Interface contacts:
Residue Y48 in protein 2 interacts with residue R8 in protein 1 (closest heavy-atom distance 3.4 Å).
Residue L40 in protein 2 contacts residue F16 in protein 1 (closest heavy-atom distance 4.0 Å).
Residue S73 in protein 2 interacts with residue K10 in protein 1 (closest heavy-atom distance 2.7 Å).
Residue H47 in protein 2 contacts residue M19 in protein 1 (closest heavy-atom distance 3.0 Å).
Residue E43 in protein 2 contacts residue F16 in protein 1 (closest heavy-atom distance 3.7 Å).
Residue A59 in protein 2 is in contact with residue M2 in protein 1 (closest heavy-atom distance 3.8 Å).
Residue A59 in protein 2 is in contact with residue L5 in protein 1 (closest heavy-atom distance 3.8 Å).
Residue F44 in protein 2 interacts with residue G13 in protein 1 (closest heavy-atom distance 3.7 Å).
Residue Y56 in protein 2 is in contact with residue L5 in protein 1 (closest heavy-atom distance 3.7 Å).
Residue G82 in protein 2 is in contact with residue D17 in protein 1 (closest heavy-atom distance 3.2 Å).
Residue Y52 in protein 2 contacts residue R8 in protein 1 (closest heavy-atom distance 3.5 Å).
Residue R83 in protein 2 is in contact with residue G13 in protein 1 (closest heavy-atom distance 3.8 Å).
Residue V85 in protein 2 contacts residue F16 in protein 1 (closest heavy-atom distance 4.4 Å).
Residue Y52 in protein 2 is in contact with residue T12 in protein 1 (closest heavy-atom distance 3.9 Å).
Residue L74 in protein 2 contacts residue K10 in protein 1 (closest heavy-atom distance 3.6 Å).
Residue F44 in protein 2 interacts with residue T12 in protein 1 (closest heavy-atom distance 3.6 Å).
Residue R83 in protein 2 contacts residue L9 in protein 1 (closest heavy-atom distance 4.8 Å).
Residue N80 in protein 2 interacts with residue D17 in protein 1 (closest heavy-atom distance 3.5 Å).
Residue Y48 in protein 2 contacts residue L5 in protein 1 (closest heavy-atom distance 3.6 Å).
Residue N80 in protein 2 interacts with residue G13 in protein 1 (closest heavy-atom distance 4.0 Å).
Residue D66 in protein 2 is in contact with residue M2 in protein 1 (closest heavy-atom distance 4.3 Å).
Residue R83 in protein 2 contacts residue D14 in protein 1 (closest heavy-atom distance 3.2 Å).
Residue Y56 in protein 2 contacts residue L9 in protein 1 (closest heavy-atom distance 3.7 Å).
Residue L74 in protein 2 contacts residue S6 in protein 1 (closest heavy-atom distance 3.8 Å).
Residue S81 in protein 2 contacts residue D17 in protein 1 (closest heavy-atom distance 3.5 Å).
Residue L60 in protein 2 is in contact with residue L5 in protein 1 (closest heavy-atom distance 4.2 Å).
Residue H47 in protein 2 is in contact with residue F16 in protein 1 (closest heavy-atom distance 3.5 Å).
Residue Y48 in protein 2 contacts residue L9 in protein 1 (closest heavy-atom distance 4.4 Å).
Residue H47 in protein 2 interacts with residue T12 in protein 1 (closest heavy-atom distance 3.9 Å).
Residue V51 in protein 2 interacts with residue V11 in protein 1 (closest heavy-atom distance 5.0 Å).
Residue H47 in protein 2 contacts residue L15 in protein 1 (closest heavy-atom distance 4.7 Å).
Residue K69 in protein 2 contacts residue M2 in protein 1 (closest heavy-atom distance 3.3 Å).
Residue N80 in protein 2 is in contact with residue D14 in protein 1 (closest heavy-atom distance 3.0 Å).
Residue A59 in protein 2 is in contact with residue T1 in protein 1 (closest heavy-atom distance 3.4 Å).
Residue D77 in protein 2 contacts residue K10 in protein 1 (closest heavy-atom distance 4.2 Å).
Residue G82 in protein 2 interacts with residue G13 in protein 1 (closest heavy-atom distance 3.4 Å).
Residue K69 in protein 2 interacts with residue E3 in protein 1 (closest heavy-atom distance 4.6 Å).
Residue L74 in protein 2 is in contact with residue L9 in protein 1 (closest heavy-atom distance 3.8 Å).
Residue L70 in protein 2 is in contact with residue L5 in protein 1 (closest heavy-atom distance 3.9 Å).
Residue G86 in protein 2 contacts residue L9 in protein 1 (closest heavy-atom distance 4.6 Å).
Residue Y52 in protein 2 contacts residue V11 in protein 1 (closest heavy-atom distance 3.2 Å).
Residue L70 in protein 2 is in contact with residue S6 in protein 1 (closest heavy-atom distance 3.7 Å).
Residue V76 in protein 2 contacts residue K10 in protein 1 (closest heavy-atom distance 4.0 Å).
Residue R83 in protein 2 is in contact with residue K10 in protein 1 (closest heavy-atom distance 3.4 Å).
Residue S73 in protein 2 contacts residue S6 in protein 1 (closest heavy-atom distance 2.6 Å).
Residue Y48 in protein 2 is in contact with residue T12 in protein 1 (closest heavy-atom distance 3.4 Å).
Residue G82 in protein 2 interacts with residue F16 in protein 1 (closest heavy-atom distance 3.9 Å).
Residue Y52 in protein 2 contacts residue R7 in protein 1 (closest heavy-atom distance 4.5 Å).
Residue V51 in protein 2 contacts residue M19 in protein 1 (closest heavy-atom distance 5.0 Å).
Residue V51 in protein 2 interacts with residue L15 in protein 1 (closest heavy-atom distance 4.7 Å).
Residue F44 in protein 2 interacts with residue F16 in protein 1 (closest heavy-atom distance 3.5 Å).
Residue A54 in protein 2 is in contact with residue R8 in protein 1 (closest heavy-atom distance 2.9 Å).
Residue V90 in protein 2 contacts residue L9 in protein 1 (closest heavy-atom distance 3.6 Å).
Residue F44 in protein 2 interacts with residue L9 in protein 1 (closest heavy-atom distance 3.8 Å).
Residue V78 in protein 2 is in contact with residue D14 in protein 1 (closest heavy-atom distance 4.9 Å).
Residue L70 in protein 2 interacts with residue M2 in protein 1 (closest heavy-atom distance 3.4 Å).
Residue L70 in protein 2 contacts residue L9 in protein 1 (closest heavy-atom distance 4.3 Å).
Residue R53 in protein 2 contacts residue R8 in protein 1 (closest heavy-atom distance 4.6 Å).

Sequence of protein 1:
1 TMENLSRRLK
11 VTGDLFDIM

Sequence of protein 2:
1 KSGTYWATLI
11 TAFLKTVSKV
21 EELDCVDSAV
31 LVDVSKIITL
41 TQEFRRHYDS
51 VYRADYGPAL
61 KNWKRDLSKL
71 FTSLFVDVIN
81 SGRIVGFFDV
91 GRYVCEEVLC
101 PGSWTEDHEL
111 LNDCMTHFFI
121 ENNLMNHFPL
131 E

The following describes two proteins that form a bound complex.